Sequence of protein 1:
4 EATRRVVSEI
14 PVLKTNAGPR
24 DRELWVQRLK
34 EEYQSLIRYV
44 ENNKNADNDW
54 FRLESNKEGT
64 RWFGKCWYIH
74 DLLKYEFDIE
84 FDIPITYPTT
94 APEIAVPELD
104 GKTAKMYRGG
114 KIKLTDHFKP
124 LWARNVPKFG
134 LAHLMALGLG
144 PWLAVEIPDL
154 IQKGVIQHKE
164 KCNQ

Contacts between the two chains:
Residue L26 in protein 2 contacts residue K33 in protein 1 (closest heavy-atom distance 3.9 Å).
Residue I23 in protein 2 contacts residue K33 in protein 1 (closest heavy-atom distance 3.4 Å).
Residue F30 in protein 2 interacts with residue E57 in protein 1 (closest heavy-atom distance 4.8 Å).
Residue W20 in protein 2 is in contact with residue W28 in protein 1 (closest heavy-atom distance 4.4 Å).
Residue A33 in protein 2 is in contact with residue K47 in protein 1 (closest heavy-atom distance 3.5 Å).
Residue W20 in protein 2 contacts residue V29 in protein 1 (closest heavy-atom distance 3.3 Å).
Residue F30 in protein 2 interacts with residue F54 in protein 1 (closest heavy-atom distance 4.3 Å).
Residue A27 in protein 2 interacts with residue Y36 in protein 1 (closest heavy-atom distance 4.1 Å).
Residue A33 in protein 2 interacts with residue V43 in protein 1 (closest heavy-atom distance 3.8 Å).
Residue F30 in protein 2 contacts residue L39 in protein 1 (closest heavy-atom distance 3.6 Å).
Residue I23 in protein 2 contacts residue Y36 in protein 1 (closest heavy-atom distance 3.9 Å).
Residue R41 in protein 2 contacts residue N48 in protein 1 (closest heavy-atom distance 2.7 Å).
Residue F13 in protein 2 is in contact with residue E26 in protein 1 (closest heavy-atom distance 3.2 Å).
Residue R41 in protein 2 interacts with residue A49 in protein 1 (closest heavy-atom distance 4.0 Å).
Residue F13 in protein 2 interacts with residue R25 in protein 1 (closest heavy-atom distance 3.6 Å).
Residue Q34 in protein 2 contacts residue L56 in protein 1 (closest heavy-atom distance 2.9 Å).
Residue E22 in protein 2 contacts residue Q37 in protein 1 (closest heavy-atom distance 4.5 Å).
Residue D29 in protein 2 interacts with residue I40 in protein 1 (closest heavy-atom distance 4.0 Å).
Residue L26 in protein 2 interacts with residue I40 in protein 1 (closest heavy-atom distance 3.6 Å).
Residue F30 in protein 2 is in contact with residue V43 in protein 1 (closest heavy-atom distance 3.7 Å).
Residue Q34 in protein 2 contacts residue K47 in protein 1 (closest heavy-atom distance 2.8 Å).
Residue L26 in protein 2 interacts with residue Y36 in protein 1 (closest heavy-atom distance 4.1 Å).
Residue A36 in protein 2 interacts with residue K47 in protein 1 (closest heavy-atom distance 2.6 Å).
Residue I23 in protein 2 interacts with residue V29 in protein 1 (closest heavy-atom distance 3.7 Å).
Residue L26 in protein 2 is in contact with residue Q37 in protein 1 (closest heavy-atom distance 4.1 Å).
Residue T39 in protein 2 contacts residue N48 in protein 1 (closest heavy-atom distance 3.4 Å).
Residue W20 in protein 2 interacts with residue L32 in protein 1 (closest heavy-atom distance 3.7 Å).
Residue W20 in protein 2 interacts with residue E61 in protein 1 (closest heavy-atom distance 4.2 Å).
Residue A19 in protein 2 interacts with residue V29 in protein 1 (closest heavy-atom distance 3.9 Å).
Residue Q31 in protein 2 is in contact with residue E57 in protein 1 (closest heavy-atom distance 3.7 Å).
Residue Q34 in protein 2 contacts residue R55 in protein 1 (closest heavy-atom distance 3.3 Å).
Residue F30 in protein 2 is in contact with residue Y36 in protein 1 (closest heavy-atom distance 4.2 Å).
Residue F30 in protein 2 is in contact with residue I40 in protein 1 (closest heavy-atom distance 3.9 Å).
Residue T39 in protein 2 interacts with residue D50 in protein 1 (closest heavy-atom distance 3.4 Å).
Residue T39 in protein 2 interacts with residue A49 in protein 1 (closest heavy-atom distance 4.2 Å).
Residue A38 in protein 2 interacts with residue K47 in protein 1 (closest heavy-atom distance 3.5 Å).
Residue R45 in protein 2 interacts with residue L75 in protein 1 (closest heavy-atom distance 3.7 Å).
Residue A38 in protein 2 interacts with residue A49 in protein 1 (closest heavy-atom distance 4.9 Å).
Residue F30 in protein 2 contacts residue L56 in protein 1 (closest heavy-atom distance 3.6 Å).
Residue Q34 in protein 2 contacts residue V43 in protein 1 (closest heavy-atom distance 4.0 Å).
Residue A33 in protein 2 is in contact with residue E44 in protein 1 (closest heavy-atom distance 4.5 Å).
Residue R41 in protein 2 interacts with residue D50 in protein 1 (closest heavy-atom distance 3.5 Å).
Residue F35 in protein 2 contacts residue K47 in protein 1 (closest heavy-atom distance 4.5 Å).
Residue Q34 in protein 2 is in contact with residue D52 in protein 1 (closest heavy-atom distance 4.7 Å).
Residue A33 in protein 2 interacts with residue I40 in protein 1 (closest heavy-atom distance 4.6 Å).
Residue F30 in protein 2 contacts residue W65 in protein 1 (closest heavy-atom distance 4.3 Å).
Residue I23 in protein 2 contacts residue L32 in protein 1 (closest heavy-atom distance 3.9 Å).
Residue Q40 in protein 2 interacts with residue D50 in protein 1 (closest heavy-atom distance 4.1 Å).
Residue E37 in protein 2 contacts residue K47 in protein 1 (closest heavy-atom distance 4.5 Å).
Residue E22 in protein 2 interacts with residue K33 in protein 1 (closest heavy-atom distance 3.9 Å).
Residue T39 in protein 2 contacts residue K47 in protein 1 (closest heavy-atom distance 3.2 Å).
Residue W20 in protein 2 is in contact with residue K60 in protein 1 (closest heavy-atom distance 3.7 Å).
Residue Q31 in protein 2 interacts with residue L56 in protein 1 (closest heavy-atom distance 3.1 Å).
Residue A38 in protein 2 interacts with residue D50 in protein 1 (closest heavy-atom distance 3.7 Å).
Residue Q34 in protein 2 interacts with residue F54 in protein 1 (closest heavy-atom distance 4.2 Å).

Sequence of protein 2:
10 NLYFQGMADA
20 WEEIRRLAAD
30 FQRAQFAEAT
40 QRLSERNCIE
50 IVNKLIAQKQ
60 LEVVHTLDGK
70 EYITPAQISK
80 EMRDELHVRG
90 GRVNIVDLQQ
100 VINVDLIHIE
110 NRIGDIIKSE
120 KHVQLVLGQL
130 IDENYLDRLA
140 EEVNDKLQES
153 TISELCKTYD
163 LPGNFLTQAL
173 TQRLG

The following describes two proteins that form a bound complex.